Sequence of chain A:
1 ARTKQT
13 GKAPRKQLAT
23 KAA

Residue-level contacts at the interface:
Residue G400 in chain B contacts residue A15 in chain A (closest heavy-atom distance 4.5 Å).
Residue G400 in chain B interacts with residue P16 in chain A (closest heavy-atom distance 5.0 Å).
Residue G396 in chain B interacts with residue R17 in chain A (closest heavy-atom distance 3.3 Å).
Residue L399 in chain B is in contact with residue R17 in chain A (closest heavy-atom distance 3.2 Å).
Residue K243 in chain B interacts with residue R17 in chain A (closest heavy-atom distance 4.6 Å).
Residue G400 in chain B is in contact with residue R17 in chain A (closest heavy-atom distance 4.1 Å).
Residue G400 in chain B contacts residue K14 in chain A (closest heavy-atom distance 4.8 Å).
Residue E395 in chain B interacts with residue R17 in chain A (closest heavy-atom distance 3.5 Å).

Sequence of chain B:
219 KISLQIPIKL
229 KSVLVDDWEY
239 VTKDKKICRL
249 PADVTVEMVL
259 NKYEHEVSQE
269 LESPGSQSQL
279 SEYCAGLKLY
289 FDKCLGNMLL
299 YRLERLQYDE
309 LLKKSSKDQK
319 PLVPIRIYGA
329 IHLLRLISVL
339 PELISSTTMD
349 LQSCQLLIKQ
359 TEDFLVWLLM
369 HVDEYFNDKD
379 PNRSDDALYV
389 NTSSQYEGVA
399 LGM

These two protein chains interact to form a complex.